Contacts between the two chains:
Residue F934 in chain B contacts residue V18 in chain A (closest heavy-atom distance 4.6 Å).
Residue A941 in chain B contacts residue A12 in chain A (closest heavy-atom distance 4.2 Å).
Residue P947 in chain B is in contact with residue L9 in chain A (closest heavy-atom distance 3.9 Å).
Residue Y945 in chain B is in contact with residue V4 in chain A (closest heavy-atom distance 4.0 Å).
Residue A938 in chain B contacts residue F16 in chain A (closest heavy-atom distance 4.5 Å).
Residue F931 in chain B contacts residue V18 in chain A (closest heavy-atom distance 2.8 Å).
Residue E935 in chain B is in contact with residue I23 in chain A (closest heavy-atom distance 4.1 Å).
Residue K927 in chain B is in contact with residue K26 in chain A (closest heavy-atom distance 3.7 Å).
Residue I928 in chain B is in contact with residue I23 in chain A (closest heavy-atom distance 3.6 Å).
Residue E935 in chain B interacts with residue G19 in chain A (closest heavy-atom distance 3.5 Å).
Residue F931 in chain B contacts residue I22 in chain A (closest heavy-atom distance 3.2 Å).
Residue K959 in chain B contacts residue V4 in chain A (closest heavy-atom distance 3.9 Å).
Residue Y956 in chain B is in contact with residue R5 in chain A (closest heavy-atom distance 3.2 Å).
Residue A938 in chain B is in contact with residue A12 in chain A (closest heavy-atom distance 4.5 Å).
Residue Y956 in chain B interacts with residue Y1 in chain A (closest heavy-atom distance 4.1 Å).
Residue Y945 in chain B is in contact with residue L9 in chain A (closest heavy-atom distance 3.4 Å).
Residue Y956 in chain B is in contact with residue V4 in chain A (closest heavy-atom distance 4.3 Å).
Residue F934 in chain B interacts with residue A15 in chain A (closest heavy-atom distance 3.4 Å).
Residue K927 in chain B interacts with residue I23 in chain A (closest heavy-atom distance 4.6 Å).
Residue E935 in chain B contacts residue A15 in chain A (closest heavy-atom distance 4.2 Å).
Residue K927 in chain B contacts residue R29 in chain A (closest heavy-atom distance 3.0 Å).
Residue F942 in chain B interacts with residue A12 in chain A (closest heavy-atom distance 4.2 Å).
Residue A938 in chain B is in contact with residue A15 in chain A (closest heavy-atom distance 4.8 Å).
Residue F931 in chain B contacts residue G19 in chain A (closest heavy-atom distance 4.8 Å).
Residue Y945 in chain B contacts residue G8 in chain A (closest heavy-atom distance 4.5 Å).
Residue P957 in chain B is in contact with residue V4 in chain A (closest heavy-atom distance 4.9 Å).
Residue F931 in chain B is in contact with residue I23 in chain A (closest heavy-atom distance 3.2 Å).
Residue Y956 in chain B is in contact with residue L9 in chain A (closest heavy-atom distance 4.6 Å).
Residue E935 in chain B is in contact with residue V18 in chain A (closest heavy-atom distance 4.8 Å).

Sequence of chain B:
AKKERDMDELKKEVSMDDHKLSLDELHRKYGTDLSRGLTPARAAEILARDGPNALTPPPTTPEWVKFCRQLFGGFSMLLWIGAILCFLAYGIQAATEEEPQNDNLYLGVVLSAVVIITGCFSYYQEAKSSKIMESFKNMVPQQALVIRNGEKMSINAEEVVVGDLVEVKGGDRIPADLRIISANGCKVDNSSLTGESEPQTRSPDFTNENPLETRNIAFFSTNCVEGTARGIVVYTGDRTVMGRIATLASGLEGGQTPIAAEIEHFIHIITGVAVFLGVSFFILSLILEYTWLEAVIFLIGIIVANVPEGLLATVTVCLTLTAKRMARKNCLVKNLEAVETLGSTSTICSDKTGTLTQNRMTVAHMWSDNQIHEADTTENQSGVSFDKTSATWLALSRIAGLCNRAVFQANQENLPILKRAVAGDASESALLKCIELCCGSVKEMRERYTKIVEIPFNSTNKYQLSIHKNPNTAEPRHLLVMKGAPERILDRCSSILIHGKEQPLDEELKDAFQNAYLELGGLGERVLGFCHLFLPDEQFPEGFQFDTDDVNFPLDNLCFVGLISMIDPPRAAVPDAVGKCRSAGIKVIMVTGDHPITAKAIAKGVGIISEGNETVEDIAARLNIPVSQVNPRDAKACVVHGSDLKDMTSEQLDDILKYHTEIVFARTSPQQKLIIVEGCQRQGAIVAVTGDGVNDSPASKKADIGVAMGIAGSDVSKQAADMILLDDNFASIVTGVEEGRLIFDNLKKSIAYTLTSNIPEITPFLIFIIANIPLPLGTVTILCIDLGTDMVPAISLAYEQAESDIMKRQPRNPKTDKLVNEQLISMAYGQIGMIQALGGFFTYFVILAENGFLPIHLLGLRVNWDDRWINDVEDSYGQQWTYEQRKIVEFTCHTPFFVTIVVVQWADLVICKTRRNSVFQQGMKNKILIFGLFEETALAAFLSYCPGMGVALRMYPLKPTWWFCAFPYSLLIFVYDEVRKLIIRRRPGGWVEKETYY

The following describes two proteins that form a bound complex.

Sequence of chain A:
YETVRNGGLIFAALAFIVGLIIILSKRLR